Contacts between the two chains:
Residue E33 in the second protein interacts with residue D30 in the first protein (closest heavy-atom distance 3.1 Å).
Residue H29 in the second protein contacts residue Q26 in the first protein (closest heavy-atom distance 3.6 Å).
Residue Q26 in the second protein is in contact with residue H29 in the first protein (closest heavy-atom distance 3.6 Å).
Residue H29 in the second protein is in contact with residue D30 in the first protein (closest heavy-atom distance 3.2 Å).
Residue D30 in the second protein interacts with residue D30 in the first protein (closest heavy-atom distance 4.6 Å).
Residue D30 in the second protein is in contact with residue E33 in the first protein (closest heavy-atom distance 3.1 Å).
Residue D30 in the second protein interacts with residue H29 in the first protein (closest heavy-atom distance 3.2 Å).

Sequence of the second protein:
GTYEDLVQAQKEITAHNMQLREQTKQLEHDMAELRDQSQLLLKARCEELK

The following describes two proteins that form a bound complex.

Sequence of the first protein:
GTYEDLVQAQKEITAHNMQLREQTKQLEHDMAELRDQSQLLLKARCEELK